This data describes a binding interaction between two proteins.

Sequence of the second protein:
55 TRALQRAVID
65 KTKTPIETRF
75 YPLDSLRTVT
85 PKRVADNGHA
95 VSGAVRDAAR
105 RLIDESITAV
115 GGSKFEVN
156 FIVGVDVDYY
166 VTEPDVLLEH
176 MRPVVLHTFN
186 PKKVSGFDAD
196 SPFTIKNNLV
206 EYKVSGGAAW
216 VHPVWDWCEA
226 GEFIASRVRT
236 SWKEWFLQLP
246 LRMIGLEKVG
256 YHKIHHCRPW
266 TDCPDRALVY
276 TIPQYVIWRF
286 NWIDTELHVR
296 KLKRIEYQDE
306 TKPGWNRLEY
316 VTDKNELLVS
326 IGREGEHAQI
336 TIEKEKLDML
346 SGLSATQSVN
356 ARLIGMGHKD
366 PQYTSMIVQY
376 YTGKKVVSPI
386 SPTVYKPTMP

Sequence of the first protein:
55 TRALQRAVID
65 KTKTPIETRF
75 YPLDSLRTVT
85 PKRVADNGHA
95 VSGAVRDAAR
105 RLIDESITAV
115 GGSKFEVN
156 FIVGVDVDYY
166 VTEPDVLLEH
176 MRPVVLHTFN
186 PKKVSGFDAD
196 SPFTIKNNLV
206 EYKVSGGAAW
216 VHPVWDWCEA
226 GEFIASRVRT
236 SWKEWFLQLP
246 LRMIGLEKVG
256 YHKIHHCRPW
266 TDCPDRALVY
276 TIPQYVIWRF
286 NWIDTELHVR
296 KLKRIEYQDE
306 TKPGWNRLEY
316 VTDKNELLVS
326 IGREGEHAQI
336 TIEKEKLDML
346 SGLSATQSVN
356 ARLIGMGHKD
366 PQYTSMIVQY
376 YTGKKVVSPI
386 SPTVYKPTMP

Residue-level contacts at the interface:
Residue V389 in the first protein interacts with residue V316 in the second protein (closest heavy-atom distance 3.2 Å).
Residue H332 in the first protein contacts residue D343 in the second protein (closest heavy-atom distance 3.6 Å).
Residue S386 in the first protein contacts residue R312 in the second protein (closest heavy-atom distance 4.0 Å).
Residue P384 in the first protein contacts residue R312 in the second protein (closest heavy-atom distance 3.5 Å).
Residue P392 in the first protein is in contact with residue C262 in the second protein (closest heavy-atom distance 3.9 Å).
Residue F192 in the first protein interacts with residue N320 in the second protein (closest heavy-atom distance 2.9 Å).
Residue Y390 in the first protein interacts with residue V316 in the second protein (closest heavy-atom distance 3.7 Å).
Residue P387 in the first protein is in contact with residue E301 in the second protein (closest heavy-atom distance 3.6 Å).
Residue V389 in the first protein contacts residue Y315 in the second protein (closest heavy-atom distance 3.1 Å).
Residue Q367 in the first protein is in contact with residue E340 in the second protein (closest heavy-atom distance 3.4 Å).
Residue H332 in the first protein contacts residue L322 in the second protein (closest heavy-atom distance 3.7 Å).
Residue T388 in the first protein is in contact with residue E314 in the second protein (closest heavy-atom distance 1.8 Å).
Residue V389 in the first protein contacts residue E314 in the second protein (closest heavy-atom distance 3.1 Å).
Residue K391 in the first protein interacts with residue T317 in the second protein (closest heavy-atom distance 2.7 Å).
Residue V389 in the first protein contacts residue N185 in the second protein (closest heavy-atom distance 3.9 Å).
Residue Q374 in the first protein interacts with residue G347 in the second protein (closest heavy-atom distance 3.0 Å).
Residue D195 in the first protein is in contact with residue N320 in the second protein (closest heavy-atom distance 3.5 Å).
Residue Y164 in the first protein is in contact with residue H293 in the second protein (closest heavy-atom distance 2.7 Å).
Residue M394 in the first protein is in contact with residue C262 in the second protein (closest heavy-atom distance 3.9 Å).
Residue P392 in the first protein interacts with residue H261 in the second protein (closest heavy-atom distance 2.6 Å).
Residue P395 in the first protein is in contact with residue R81 in the second protein (closest heavy-atom distance 3.4 Å).
Residue K391 in the first protein interacts with residue D318 in the second protein (closest heavy-atom distance 3.0 Å).
Residue Y390 in the first protein is in contact with residue C223 in the second protein (closest heavy-atom distance 3.8 Å).
Residue V389 in the first protein interacts with residue K187 in the second protein (closest heavy-atom distance 4.0 Å).
Residue Y390 in the first protein interacts with residue A225 in the second protein (closest heavy-atom distance 3.6 Å).
Residue K379 in the first protein interacts with residue G347 in the second protein (closest heavy-atom distance 2.7 Å).
Residue G211 in the first protein interacts with residue E227 in the second protein (closest heavy-atom distance 3.1 Å).
Residue F192 in the first protein interacts with residue L322 in the second protein (closest heavy-atom distance 3.7 Å).
Residue P387 in the first protein interacts with residue I300 in the second protein (closest heavy-atom distance 3.7 Å).
Residue Q374 in the first protein contacts residue M344 in the second protein (closest heavy-atom distance 3.5 Å).
Residue R328 in the first protein contacts residue D343 in the second protein (closest heavy-atom distance 3.0 Å).
Residue P395 in the first protein contacts residue T82 in the second protein (closest heavy-atom distance 3.7 Å).
Residue K379 in the first protein contacts residue L348 in the second protein (closest heavy-atom distance 3.5 Å).
Residue H332 in the first protein is in contact with residue E340 in the second protein (closest heavy-atom distance 2.9 Å).
Residue G212 in the first protein contacts residue G226 in the second protein (closest heavy-atom distance 3.3 Å).
Residue Y390 in the first protein interacts with residue H261 in the second protein (closest heavy-atom distance 3.8 Å).
Residue A333 in the first protein contacts residue D343 in the second protein (closest heavy-atom distance 3.6 Å).
Residue A213 in the first protein is in contact with residue L292 in the second protein (closest heavy-atom distance 3.9 Å).
Residue V382 in the first protein contacts residue T306 in the second protein (closest heavy-atom distance 3.9 Å).
Residue A194 in the first protein contacts residue N320 in the second protein (closest heavy-atom distance 3.9 Å).
Residue F192 in the first protein interacts with residue E321 in the second protein (closest heavy-atom distance 3.8 Å).
Residue I385 in the first protein contacts residue E305 in the second protein (closest heavy-atom distance 4.0 Å).
Residue S370 in the first protein contacts residue M344 in the second protein (closest heavy-atom distance 3.4 Å).
Residue G212 in the first protein contacts residue E227 in the second protein (closest heavy-atom distance 2.3 Å).
Residue P384 in the first protein interacts with residue T306 in the second protein (closest heavy-atom distance 3.7 Å).
Residue A213 in the first protein is in contact with residue E227 in the second protein (closest heavy-atom distance 3.5 Å).
Residue V381 in the first protein interacts with residue G347 in the second protein (closest heavy-atom distance 3.6 Å).
Residue M371 in the first protein interacts with residue M344 in the second protein (closest heavy-atom distance 3.7 Å).
Residue S386 in the first protein contacts residue E314 in the second protein (closest heavy-atom distance 3.5 Å).
Residue Q367 in the first protein is in contact with residue M344 in the second protein (closest heavy-atom distance 3.2 Å).
Residue K391 in the first protein is in contact with residue H261 in the second protein (closest heavy-atom distance 4.0 Å).
Residue K391 in the first protein contacts residue V316 in the second protein (closest heavy-atom distance 4.0 Å).
Residue P384 in the first protein contacts residue D304 in the second protein (closest heavy-atom distance 3.2 Å).
Residue P366 in the first protein is in contact with residue M361 in the second protein (closest heavy-atom distance 3.6 Å).
Residue Y164 in the first protein interacts with residue E291 in the second protein (closest heavy-atom distance 2.6 Å).
Residue S370 in the first protein interacts with residue R357 in the second protein (closest heavy-atom distance 2.6 Å).
Residue E331 in the first protein interacts with residue D343 in the second protein (closest heavy-atom distance 2.7 Å).
Residue P387 in the first protein contacts residue L313 in the second protein (closest heavy-atom distance 3.4 Å).
Residue P387 in the first protein interacts with residue E314 in the second protein (closest heavy-atom distance 2.4 Å).
Residue Q374 in the first protein interacts with residue L348 in the second protein (closest heavy-atom distance 3.3 Å).